Contacts between the two chains:
Residue N382 in protein 1 interacts with residue N89 in protein 2 (closest heavy-atom distance 3.5 Å).
Residue L379 in protein 1 contacts residue Y97 in protein 2 (closest heavy-atom distance 3.6 Å).
Residue Q306 in protein 1 is in contact with residue S226 in protein 2 (closest heavy-atom distance 2.9 Å).
Residue T302 in protein 1 contacts residue E110 in protein 2 (closest heavy-atom distance 3.7 Å).
Residue K380 in protein 1 is in contact with residue E247 in protein 2 (closest heavy-atom distance 3.2 Å).
Residue Q306 in protein 1 is in contact with residue G224 in protein 2 (closest heavy-atom distance 3.4 Å).
Residue K310 in protein 1 interacts with residue S226 in protein 2 (closest heavy-atom distance 3.1 Å).
Residue K310 in protein 1 contacts residue T228 in protein 2 (closest heavy-atom distance 3.7 Å).
Residue Q376 in protein 1 contacts residue F246 in protein 2 (closest heavy-atom distance 3.6 Å).
Residue K310 in protein 1 contacts residue T229 in protein 2 (closest heavy-atom distance 3.1 Å).
Residue R307 in protein 1 interacts with residue E222 in protein 2 (closest heavy-atom distance 3.0 Å).
Residue Q487 in protein 1 is in contact with residue T229 in protein 2 (closest heavy-atom distance 3.3 Å).
Residue K380 in protein 1 is in contact with residue N96 in protein 2 (closest heavy-atom distance 3.5 Å).
Residue Y479 in protein 1 is in contact with residue F246 in protein 2 (closest heavy-atom distance 3.5 Å).
Residue N382 in protein 1 interacts with residue E91 in protein 2 (closest heavy-atom distance 2.9 Å).
Residue T302 in protein 1 interacts with residue E114 in protein 2 (closest heavy-atom distance 3.7 Å).
Residue I491 in protein 1 interacts with residue M232 in protein 2 (closest heavy-atom distance 3.6 Å).
Residue K380 in protein 1 interacts with residue Y97 in protein 2 (closest heavy-atom distance 2.8 Å).
Residue Q306 in protein 1 is in contact with residue E222 in protein 2 (closest heavy-atom distance 3.4 Å).
Residue A303 in protein 1 interacts with residue E222 in protein 2 (closest heavy-atom distance 3.2 Å).
Residue A484 in protein 1 is in contact with residue T229 in protein 2 (closest heavy-atom distance 3.2 Å).
Residue R307 in protein 1 is in contact with residue E242 in protein 2 (closest heavy-atom distance 2.4 Å).
Residue N382 in protein 1 interacts with residue T93 in protein 2 (closest heavy-atom distance 3.6 Å).
Residue R478 in protein 1 is in contact with residue E225 in protein 2 (closest heavy-atom distance 3.1 Å).
Residue L383 in protein 1 contacts residue T93 in protein 2 (closest heavy-atom distance 3.5 Å).
Residue R478 in protein 1 is in contact with residue E106 in protein 2 (closest heavy-atom distance 3.4 Å).
Residue Y313 in protein 1 is in contact with residue T229 in protein 2 (closest heavy-atom distance 3.8 Å).
Residue W381 in protein 1 is in contact with residue S95 in protein 2 (closest heavy-atom distance 3.3 Å).
Residue Q306 in protein 1 interacts with residue E225 in protein 2 (closest heavy-atom distance 3.6 Å).
Residue R476 in protein 1 is in contact with residue Y97 in protein 2 (closest heavy-atom distance 3.7 Å).
Residue I314 in protein 1 is in contact with residue Y237 in protein 2 (closest heavy-atom distance 3.4 Å).
Residue T389 in protein 1 is in contact with residue N89 in protein 2 (closest heavy-atom distance 3.2 Å).
Residue S299 in protein 1 contacts residue E110 in protein 2 (closest heavy-atom distance 2.8 Å).
Residue K310 in protein 1 is in contact with residue E242 in protein 2 (closest heavy-atom distance 3.2 Å).
Residue F301 in protein 1 contacts residue V111 in protein 2 (closest heavy-atom distance 3.7 Å).
Residue V483 in protein 1 contacts residue D227 in protein 2 (closest heavy-atom distance 3.2 Å).
Residue Y479 in protein 1 is in contact with residue S226 in protein 2 (closest heavy-atom distance 3.5 Å).
Residue W381 in protein 1 is in contact with residue T93 in protein 2 (closest heavy-atom distance 2.7 Å).
Residue S299 in protein 1 interacts with residue D109 in protein 2 (closest heavy-atom distance 3.5 Å).
Residue K386 in protein 1 contacts residue N89 in protein 2 (closest heavy-atom distance 3.0 Å).
Residue K386 in protein 1 is in contact with residue R88 in protein 2 (closest heavy-atom distance 3.1 Å).
Residue Y298 in protein 1 is in contact with residue E106 in protein 2 (closest heavy-atom distance 3.7 Å).
Residue S299 in protein 1 is in contact with residue F108 in protein 2 (closest heavy-atom distance 3.8 Å).
Residue V483 in protein 1 contacts residue T229 in protein 2 (closest heavy-atom distance 3.2 Å).
Residue Y373 in protein 1 contacts residue Q245 in protein 2 (closest heavy-atom distance 2.9 Å).
Residue Y479 in protein 1 contacts residue Y97 in protein 2 (closest heavy-atom distance 3.1 Å).
Residue L377 in protein 1 interacts with residue F246 in protein 2 (closest heavy-atom distance 3.5 Å).
Residue Q487 in protein 1 contacts residue V230 in protein 2 (closest heavy-atom distance 3.3 Å).
Residue K380 in protein 1 interacts with residue F246 in protein 2 (closest heavy-atom distance 3.8 Å).
Residue R307 in protein 1 contacts residue Y241 in protein 2 (closest heavy-atom distance 3.7 Å).
Residue R478 in protein 1 contacts residue Y97 in protein 2 (closest heavy-atom distance 3.1 Å).
Residue A303 in protein 1 is in contact with residue E114 in protein 2 (closest heavy-atom distance 3.1 Å).
Residue K386 in protein 1 interacts with residue E91 in protein 2 (closest heavy-atom distance 2.4 Å).
Residue Y298 in protein 1 interacts with residue F108 in protein 2 (closest heavy-atom distance 3.5 Å).
Residue Q487 in protein 1 contacts residue M232 in protein 2 (closest heavy-atom distance 3.6 Å).
Residue K380 in protein 1 interacts with residue S95 in protein 2 (closest heavy-atom distance 3.2 Å).
Residue K386 in protein 1 interacts with residue T93 in protein 2 (closest heavy-atom distance 3.7 Å).
Residue W381 in protein 1 contacts residue P92 in protein 2 (closest heavy-atom distance 3.5 Å).
Residue Y479 in protein 1 is in contact with residue E225 in protein 2 (closest heavy-atom distance 3.6 Å).
Residue I314 in protein 1 contacts residue V230 in protein 2 (closest heavy-atom distance 3.7 Å).

Sequence of protein 1:
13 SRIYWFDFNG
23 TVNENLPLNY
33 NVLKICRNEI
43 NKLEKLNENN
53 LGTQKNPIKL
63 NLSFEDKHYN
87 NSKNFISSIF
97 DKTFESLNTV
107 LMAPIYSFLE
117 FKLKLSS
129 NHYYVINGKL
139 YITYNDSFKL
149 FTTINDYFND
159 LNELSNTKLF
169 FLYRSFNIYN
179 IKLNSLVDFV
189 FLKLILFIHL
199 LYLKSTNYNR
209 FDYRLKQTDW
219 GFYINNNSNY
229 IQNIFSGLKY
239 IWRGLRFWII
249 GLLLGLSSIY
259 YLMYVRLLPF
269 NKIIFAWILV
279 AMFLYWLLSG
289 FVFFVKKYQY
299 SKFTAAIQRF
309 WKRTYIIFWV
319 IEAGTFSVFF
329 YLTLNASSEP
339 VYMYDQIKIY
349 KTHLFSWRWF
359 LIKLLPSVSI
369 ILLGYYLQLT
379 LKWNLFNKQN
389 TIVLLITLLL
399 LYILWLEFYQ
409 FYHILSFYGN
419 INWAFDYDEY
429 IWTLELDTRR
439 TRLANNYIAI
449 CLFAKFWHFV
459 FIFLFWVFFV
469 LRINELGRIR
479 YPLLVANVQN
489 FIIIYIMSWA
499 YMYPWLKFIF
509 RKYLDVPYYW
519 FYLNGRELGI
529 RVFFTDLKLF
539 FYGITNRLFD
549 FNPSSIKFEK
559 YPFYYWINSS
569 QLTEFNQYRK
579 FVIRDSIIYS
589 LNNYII

This data describes a binding interaction between two proteins.

Sequence of protein 2:
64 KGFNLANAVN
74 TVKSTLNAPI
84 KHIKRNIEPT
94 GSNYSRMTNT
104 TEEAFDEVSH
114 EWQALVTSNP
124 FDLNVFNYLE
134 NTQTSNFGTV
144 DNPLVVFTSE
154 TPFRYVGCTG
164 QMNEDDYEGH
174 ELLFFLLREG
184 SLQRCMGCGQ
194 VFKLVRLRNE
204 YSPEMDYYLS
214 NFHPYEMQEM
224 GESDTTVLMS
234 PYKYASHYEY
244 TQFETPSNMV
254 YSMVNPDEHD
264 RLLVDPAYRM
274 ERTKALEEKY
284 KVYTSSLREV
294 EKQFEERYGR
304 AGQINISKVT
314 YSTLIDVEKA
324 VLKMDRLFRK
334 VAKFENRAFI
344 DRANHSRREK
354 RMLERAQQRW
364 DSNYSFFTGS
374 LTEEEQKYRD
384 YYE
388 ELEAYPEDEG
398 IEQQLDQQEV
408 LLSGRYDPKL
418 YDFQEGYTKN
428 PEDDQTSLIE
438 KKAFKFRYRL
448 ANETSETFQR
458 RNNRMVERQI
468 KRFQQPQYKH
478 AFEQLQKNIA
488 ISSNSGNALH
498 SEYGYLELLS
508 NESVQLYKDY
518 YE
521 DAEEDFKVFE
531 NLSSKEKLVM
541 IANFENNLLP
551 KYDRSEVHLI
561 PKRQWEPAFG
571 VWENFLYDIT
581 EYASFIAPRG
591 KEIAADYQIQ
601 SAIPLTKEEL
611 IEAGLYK